Sequence of the first protein:
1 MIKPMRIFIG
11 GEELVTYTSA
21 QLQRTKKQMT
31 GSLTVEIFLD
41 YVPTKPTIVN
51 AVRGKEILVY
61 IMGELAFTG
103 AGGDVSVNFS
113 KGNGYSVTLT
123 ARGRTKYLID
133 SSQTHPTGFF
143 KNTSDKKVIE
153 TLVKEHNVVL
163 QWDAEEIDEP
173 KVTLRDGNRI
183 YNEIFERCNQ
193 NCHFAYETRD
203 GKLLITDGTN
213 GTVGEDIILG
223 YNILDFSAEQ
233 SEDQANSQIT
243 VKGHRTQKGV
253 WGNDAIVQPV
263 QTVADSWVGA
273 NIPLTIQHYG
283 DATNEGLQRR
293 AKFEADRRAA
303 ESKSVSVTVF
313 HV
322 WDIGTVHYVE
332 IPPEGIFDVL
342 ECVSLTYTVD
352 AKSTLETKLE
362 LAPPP

Residue-level contacts at the interface:
Residue D132 in the second protein contacts residue D235 in the first protein (closest heavy-atom distance 4.6 Å).
Residue D106 in the second protein contacts residue E231 in the first protein (closest heavy-atom distance 2.9 Å).
Residue Y117 in the second protein interacts with residue L221 in the first protein (closest heavy-atom distance 4.5 Å).
Residue V109 in the second protein is in contact with residue E335 in the first protein (closest heavy-atom distance 1.9 Å).
Residue H158 in the second protein is in contact with residue P275 in the first protein (closest heavy-atom distance 3.6 Å).
Residue R53 in the second protein contacts residue A237 in the first protein (closest heavy-atom distance 4.4 Å).
Residue R53 in the second protein interacts with residue W269 in the first protein (closest heavy-atom distance 4.1 Å).
Residue R53 in the second protein interacts with residue V270 in the first protein (closest heavy-atom distance 2.1 Å).
Residue G105 in the second protein interacts with residue D235 in the first protein (closest heavy-atom distance 3.8 Å).
Residue R53 in the second protein interacts with residue S233 in the first protein (closest heavy-atom distance 3.1 Å).
Residue V107 in the second protein contacts residue S233 in the first protein (closest heavy-atom distance 4.4 Å).
Residue Y129 in the second protein is in contact with residue I274 in the first protein (closest heavy-atom distance 3.6 Å).
Residue F111 in the second protein is in contact with residue I332 in the first protein (closest heavy-atom distance 3.5 Å).
Residue D106 in the second protein is in contact with residue S233 in the first protein (closest heavy-atom distance 2.8 Å).
Residue S108 in the second protein contacts residue E231 in the first protein (closest heavy-atom distance 4.0 Å).
Residue D106 in the second protein interacts with residue E234 in the first protein (closest heavy-atom distance 4.4 Å).
Residue T47 in the second protein is in contact with residue P333 in the first protein (closest heavy-atom distance 3.5 Å).
Residue N110 in the second protein interacts with residue F228 in the first protein (closest heavy-atom distance 3.4 Å).
Residue S133 in the second protein interacts with residue P275 in the first protein (closest heavy-atom distance 4.3 Å).
Residue Y41 in the second protein is in contact with residue P333 in the first protein (closest heavy-atom distance 3.5 Å).
Residue S112 in the second protein interacts with residue D227 in the first protein (closest heavy-atom distance 3.1 Å).
Residue S134 in the second protein is in contact with residue L276 in the first protein (closest heavy-atom distance 2.4 Å).
Residue N110 in the second protein is in contact with residue S229 in the first protein (closest heavy-atom distance 3.6 Å).
Residue S108 in the second protein contacts residue A230 in the first protein (closest heavy-atom distance 3.5 Å).
Residue F111 in the second protein contacts residue F228 in the first protein (closest heavy-atom distance 0.7 Å).
Residue L39 in the second protein interacts with residue E335 in the first protein (closest heavy-atom distance 4.4 Å).
Residue K128 in the second protein interacts with residue E234 in the first protein (closest heavy-atom distance 3.7 Å).
Residue V109 in the second protein is in contact with residue F228 in the first protein (closest heavy-atom distance 4.4 Å).
Residue F111 in the second protein is in contact with residue S229 in the first protein (closest heavy-atom distance 3.7 Å).
Residue G105 in the second protein is in contact with residue S233 in the first protein (closest heavy-atom distance 3.6 Å).
Residue V109 in the second protein interacts with residue A230 in the first protein (closest heavy-atom distance 3.0 Å).
Residue I48 in the second protein contacts residue P334 in the first protein (closest heavy-atom distance 4.6 Å).
Residue T136 in the second protein is in contact with residue P275 in the first protein (closest heavy-atom distance 3.6 Å).
Residue R53 in the second protein interacts with residue Q232 in the first protein (closest heavy-atom distance 3.7 Å).
Residue V107 in the second protein contacts residue Q232 in the first protein (closest heavy-atom distance 3.4 Å).
Residue V49 in the second protein interacts with residue P333 in the first protein (closest heavy-atom distance 4.0 Å).
Residue V49 in the second protein is in contact with residue E335 in the first protein (closest heavy-atom distance 3.8 Å).
Residue H158 in the second protein contacts residue N273 in the first protein (closest heavy-atom distance 3.4 Å).
Residue V107 in the second protein interacts with residue E335 in the first protein (closest heavy-atom distance 4.4 Å).
Residue Y41 in the second protein interacts with residue P334 in the first protein (closest heavy-atom distance 2.2 Å).
Residue V49 in the second protein interacts with residue P334 in the first protein (closest heavy-atom distance 3.1 Å).
Residue L39 in the second protein contacts residue P334 in the first protein (closest heavy-atom distance 4.4 Å).
Residue T47 in the second protein interacts with residue P334 in the first protein (closest heavy-atom distance 3.8 Å).
Residue V107 in the second protein contacts residue E231 in the first protein (closest heavy-atom distance 3.0 Å).
Residue R53 in the second protein contacts residue G271 in the first protein (closest heavy-atom distance 4.3 Å).
Residue R53 in the second protein is in contact with residue E234 in the first protein (closest heavy-atom distance 2.7 Å).
Residue V49 in the second protein interacts with residue G336 in the first protein (closest heavy-atom distance 3.6 Å).
Residue V107 in the second protein contacts residue A230 in the first protein (closest heavy-atom distance 3.9 Å).
Residue S134 in the second protein interacts with residue P275 in the first protein (closest heavy-atom distance 2.8 Å).
Residue A51 in the second protein contacts residue Q232 in the first protein (closest heavy-atom distance 3.5 Å).
Residue G104 in the second protein interacts with residue E234 in the first protein (closest heavy-atom distance 3.2 Å).
Residue R124 in the second protein contacts residue D235 in the first protein (closest heavy-atom distance 3.0 Å).
Residue V109 in the second protein is in contact with residue S229 in the first protein (closest heavy-atom distance 3.3 Å).
Residue Y41 in the second protein is in contact with residue L221 in the first protein (closest heavy-atom distance 3.1 Å).
Residue G105 in the second protein contacts residue E234 in the first protein (closest heavy-atom distance 3.1 Å).
Residue F111 in the second protein is in contact with residue E335 in the first protein (closest heavy-atom distance 4.5 Å).
Residue F111 in the second protein interacts with residue D227 in the first protein (closest heavy-atom distance 2.3 Å).
Residue S134 in the second protein contacts residue T277 in the first protein (closest heavy-atom distance 3.7 Å).
Residue Y117 in the second protein is in contact with residue F228 in the first protein (closest heavy-atom distance 4.2 Å).
Residue Y129 in the second protein is in contact with residue E234 in the first protein (closest heavy-atom distance 3.4 Å).

This data describes a binding interaction between two proteins.

Sequence of the second protein:
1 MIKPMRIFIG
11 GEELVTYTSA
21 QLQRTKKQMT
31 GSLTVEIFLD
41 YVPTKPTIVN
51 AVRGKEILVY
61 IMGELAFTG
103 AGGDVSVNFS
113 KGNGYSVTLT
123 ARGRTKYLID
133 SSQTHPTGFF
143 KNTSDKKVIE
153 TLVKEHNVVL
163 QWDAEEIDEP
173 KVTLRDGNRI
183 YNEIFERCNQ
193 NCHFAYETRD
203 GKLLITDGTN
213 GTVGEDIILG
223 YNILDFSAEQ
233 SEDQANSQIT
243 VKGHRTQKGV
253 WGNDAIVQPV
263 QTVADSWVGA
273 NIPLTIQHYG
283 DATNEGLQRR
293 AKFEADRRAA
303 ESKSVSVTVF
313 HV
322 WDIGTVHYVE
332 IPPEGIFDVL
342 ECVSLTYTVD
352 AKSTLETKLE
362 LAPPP